Sequence of the second protein:
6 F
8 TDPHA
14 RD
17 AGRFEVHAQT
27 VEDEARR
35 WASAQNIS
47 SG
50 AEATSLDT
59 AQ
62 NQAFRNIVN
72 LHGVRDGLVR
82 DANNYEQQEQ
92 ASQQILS

Contacts between the two chains:
Residue H23 in the second protein contacts residue D34 in the first protein (closest heavy-atom distance 2.5 Å).
Residue V27 in the second protein interacts with residue F61 in the first protein (closest heavy-atom distance 4.6 Å).
Residue H23 in the second protein contacts residue E27 in the first protein (closest heavy-atom distance 2.6 Å).
Residue T53 in the second protein is in contact with residue I17 in the first protein (closest heavy-atom distance 4.3 Å).
Residue T26 in the second protein contacts residue E27 in the first protein (closest heavy-atom distance 4.0 Å).
Residue F65 in the second protein contacts residue L24 in the first protein (closest heavy-atom distance 3.6 Å).
Residue S37 in the second protein interacts with residue I17 in the first protein (closest heavy-atom distance 3.8 Å).
Residue Q63 in the second protein is in contact with residue N60 in the first protein (closest heavy-atom distance 4.7 Å).
Residue H23 in the second protein contacts residue I31 in the first protein (closest heavy-atom distance 3.5 Å).
Residue Q60 in the second protein interacts with residue V63 in the first protein (closest heavy-atom distance 4.3 Å).
Residue I68 in the second protein interacts with residue I64 in the first protein (closest heavy-atom distance 3.9 Å).
Residue A38 in the second protein is in contact with residue I17 in the first protein (closest heavy-atom distance 4.6 Å).
Residue N40 in the second protein contacts residue H13 in the first protein (closest heavy-atom distance 3.3 Å).
Residue F20 in the second protein interacts with residue I31 in the first protein (closest heavy-atom distance 4.5 Å).
Residue T57 in the second protein interacts with residue Q67 in the first protein (closest heavy-atom distance 4.1 Å).
Residue N67 in the second protein interacts with residue N60 in the first protein (closest heavy-atom distance 2.9 Å).
Residue A64 in the second protein is in contact with residue V63 in the first protein (closest heavy-atom distance 4.2 Å).
Residue V27 in the second protein contacts residue I31 in the first protein (closest heavy-atom distance 4.3 Å).
Residue S37 in the second protein is in contact with residue H13 in the first protein (closest heavy-atom distance 3.0 Å).
Residue E30 in the second protein contacts residue L23 in the first protein (closest heavy-atom distance 4.2 Å).
Residue S37 in the second protein is in contact with residue Q20 in the first protein (closest heavy-atom distance 3.6 Å).
Residue I68 in the second protein interacts with residue L57 in the first protein (closest heavy-atom distance 4.5 Å).
Residue F20 in the second protein contacts residue V35 in the first protein (closest heavy-atom distance 3.7 Å).
Residue L72 in the second protein is in contact with residue L57 in the first protein (closest heavy-atom distance 4.8 Å).
Residue Q60 in the second protein interacts with residue Q67 in the first protein (closest heavy-atom distance 2.7 Å).
Residue V27 in the second protein is in contact with residue E27 in the first protein (closest heavy-atom distance 4.1 Å).
Residue F65 in the second protein contacts residue I64 in the first protein (closest heavy-atom distance 3.4 Å).
Residue V27 in the second protein contacts residue L24 in the first protein (closest heavy-atom distance 4.8 Å).
Residue I68 in the second protein contacts residue N60 in the first protein (closest heavy-atom distance 3.7 Å).
Residue R33 in the second protein is in contact with residue Q20 in the first protein (closest heavy-atom distance 3.5 Å).
Residue R19 in the second protein interacts with residue D34 in the first protein (closest heavy-atom distance 3.0 Å).
Residue F20 in the second protein contacts residue A38 in the first protein (closest heavy-atom distance 4.8 Å).
Residue A64 in the second protein is in contact with residue I64 in the first protein (closest heavy-atom distance 3.5 Å).
Residue V75 in the second protein interacts with residue F53 in the first protein (closest heavy-atom distance 3.3 Å).
Residue L72 in the second protein contacts residue I31 in the first protein (closest heavy-atom distance 3.8 Å).
Residue F20 in the second protein is in contact with residue F53 in the first protein (closest heavy-atom distance 4.9 Å).
Residue A64 in the second protein interacts with residue N60 in the first protein (closest heavy-atom distance 3.5 Å).
Residue L72 in the second protein is in contact with residue F53 in the first protein (closest heavy-atom distance 4.7 Å).
Residue E30 in the second protein interacts with residue E27 in the first protein (closest heavy-atom distance 3.7 Å).
Residue I68 in the second protein is in contact with residue F61 in the first protein (closest heavy-atom distance 3.6 Å).
Residue E30 in the second protein contacts residue L24 in the first protein (closest heavy-atom distance 3.3 Å).
Residue F20 in the second protein contacts residue D34 in the first protein (closest heavy-atom distance 4.1 Å).
Residue H23 in the second protein interacts with residue A30 in the first protein (closest heavy-atom distance 4.1 Å).

Sequence of the first protein:
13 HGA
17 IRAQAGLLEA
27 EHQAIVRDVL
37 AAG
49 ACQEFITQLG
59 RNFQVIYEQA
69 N

The following describes two proteins that form a bound complex.